Sequence of protein 2:
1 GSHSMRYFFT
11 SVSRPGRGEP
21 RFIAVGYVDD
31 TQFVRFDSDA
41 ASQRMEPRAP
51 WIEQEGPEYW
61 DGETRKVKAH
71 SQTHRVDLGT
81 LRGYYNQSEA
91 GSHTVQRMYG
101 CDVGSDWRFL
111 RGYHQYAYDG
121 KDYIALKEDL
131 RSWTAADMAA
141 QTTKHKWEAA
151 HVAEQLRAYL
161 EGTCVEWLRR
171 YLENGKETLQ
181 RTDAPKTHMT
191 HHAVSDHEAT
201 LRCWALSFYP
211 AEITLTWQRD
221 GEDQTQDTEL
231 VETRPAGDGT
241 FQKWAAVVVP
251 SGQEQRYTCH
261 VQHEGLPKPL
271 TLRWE

These two protein chains interact to form a complex.

Sequence of protein 1:
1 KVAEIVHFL

Contacts between the two chains:
Residue L81 in protein 2 is in contact with residue L9 in protein 1 (closest heavy-atom distance 3.5 Å).
Residue R97 in protein 2 is in contact with residue V6 in protein 1 (closest heavy-atom distance 3.0 Å).
Residue W167 in protein 2 is in contact with residue K1 in protein 1 (closest heavy-atom distance 3.4 Å).
Residue W147 in protein 2 interacts with residue L9 in protein 1 (closest heavy-atom distance 3.6 Å).
Residue W147 in protein 2 contacts residue F8 in protein 1 (closest heavy-atom distance 2.8 Å).
Residue H70 in protein 2 interacts with residue V2 in protein 1 (closest heavy-atom distance 4.1 Å).
Residue Y59 in protein 2 is in contact with residue K1 in protein 1 (closest heavy-atom distance 3.7 Å).
Residue M45 in protein 2 is in contact with residue V2 in protein 1 (closest heavy-atom distance 3.8 Å).
Residue Q72 in protein 2 contacts residue F8 in protein 1 (closest heavy-atom distance 4.3 Å).
Residue Y99 in protein 2 interacts with residue A3 in protein 1 (closest heavy-atom distance 2.9 Å).
Residue V152 in protein 2 contacts residue H7 in protein 1 (closest heavy-atom distance 3.3 Å).
Residue Y84 in protein 2 contacts residue L9 in protein 1 (closest heavy-atom distance 3.0 Å).
Residue T163 in protein 2 interacts with residue V2 in protein 1 (closest heavy-atom distance 5.0 Å).
Residue D77 in protein 2 contacts residue H7 in protein 1 (closest heavy-atom distance 4.8 Å).
Residue I124 in protein 2 contacts residue L9 in protein 1 (closest heavy-atom distance 4.4 Å).
Residue T73 in protein 2 is in contact with residue H7 in protein 1 (closest heavy-atom distance 3.5 Å).
Residue K66 in protein 2 interacts with residue A3 in protein 1 (closest heavy-atom distance 3.6 Å).
Residue A69 in protein 2 contacts residue V6 in protein 1 (closest heavy-atom distance 4.9 Å).
Residue W147 in protein 2 contacts residue H7 in protein 1 (closest heavy-atom distance 3.9 Å).
Residue T73 in protein 2 contacts residue F8 in protein 1 (closest heavy-atom distance 3.8 Å).
Residue Y159 in protein 2 is in contact with residue A3 in protein 1 (closest heavy-atom distance 3.6 Å).
Residue E63 in protein 2 interacts with residue V2 in protein 1 (closest heavy-atom distance 2.9 Å).
Residue T143 in protein 2 is in contact with residue L9 in protein 1 (closest heavy-atom distance 2.8 Å).
Residue H70 in protein 2 interacts with residue A3 in protein 1 (closest heavy-atom distance 3.3 Å).
Residue F9 in protein 2 interacts with residue V2 in protein 1 (closest heavy-atom distance 4.4 Å).
Residue Q155 in protein 2 interacts with residue I5 in protein 1 (closest heavy-atom distance 3.7 Å).
Residue Y99 in protein 2 contacts residue V2 in protein 1 (closest heavy-atom distance 3.4 Å).
Residue Y7 in protein 2 contacts residue V2 in protein 1 (closest heavy-atom distance 3.4 Å).
Residue Y116 in protein 2 is in contact with residue H7 in protein 1 (closest heavy-atom distance 4.1 Å).
Residue R65 in protein 2 is in contact with residue E4 in protein 1 (closest heavy-atom distance 3.0 Å).
Residue D77 in protein 2 is in contact with residue L9 in protein 1 (closest heavy-atom distance 2.8 Å).
Residue T163 in protein 2 is in contact with residue K1 in protein 1 (closest heavy-atom distance 4.1 Å).
Residue T80 in protein 2 interacts with residue L9 in protein 1 (closest heavy-atom distance 3.7 Å).
Residue H70 in protein 2 is in contact with residue V6 in protein 1 (closest heavy-atom distance 3.4 Å).
Residue Y116 in protein 2 contacts residue L9 in protein 1 (closest heavy-atom distance 3.9 Å).
Residue V95 in protein 2 contacts residue L9 in protein 1 (closest heavy-atom distance 4.8 Å).
Residue Y159 in protein 2 is in contact with residue V2 in protein 1 (closest heavy-atom distance 3.7 Å).
Residue D77 in protein 2 interacts with residue F8 in protein 1 (closest heavy-atom distance 3.6 Å).
Residue K66 in protein 2 interacts with residue E4 in protein 1 (closest heavy-atom distance 3.5 Å).
Residue E63 in protein 2 interacts with residue K1 in protein 1 (closest heavy-atom distance 3.4 Å).
Residue K146 in protein 2 is in contact with residue L9 in protein 1 (closest heavy-atom distance 5.0 Å).
Residue Q155 in protein 2 contacts residue H7 in protein 1 (closest heavy-atom distance 3.2 Å).
Residue T73 in protein 2 is in contact with residue V6 in protein 1 (closest heavy-atom distance 3.6 Å).
Residue M5 in protein 2 interacts with residue K1 in protein 1 (closest heavy-atom distance 3.9 Å).
Residue K66 in protein 2 contacts residue V2 in protein 1 (closest heavy-atom distance 2.9 Å).
Residue Y7 in protein 2 interacts with residue K1 in protein 1 (closest heavy-atom distance 3.0 Å).
Residue Y123 in protein 2 is in contact with residue L9 in protein 1 (closest heavy-atom distance 3.9 Å).
Residue K66 in protein 2 interacts with residue K1 in protein 1 (closest heavy-atom distance 3.8 Å).
Residue V67 in protein 2 is in contact with residue V2 in protein 1 (closest heavy-atom distance 4.4 Å).
Residue Y159 in protein 2 is in contact with residue K1 in protein 1 (closest heavy-atom distance 2.6 Å).
Residue Y171 in protein 2 interacts with residue K1 in protein 1 (closest heavy-atom distance 2.7 Å).
Residue V76 in protein 2 contacts residue F8 in protein 1 (closest heavy-atom distance 3.6 Å).
Residue Y116 in protein 2 is in contact with residue V6 in protein 1 (closest heavy-atom distance 4.4 Å).
Residue E58 in protein 2 is in contact with residue K1 in protein 1 (closest heavy-atom distance 4.6 Å).